These two protein chains interact to form a complex.

Interface contacts:
Residue N120 in the second protein contacts residue A181 in the first protein (closest heavy-atom distance 4.2 Å).
Residue N117 in the second protein is in contact with residue A177 in the first protein (closest heavy-atom distance 4.2 Å).
Residue N120 in the second protein interacts with residue S180 in the first protein (closest heavy-atom distance 4.1 Å).
Residue Q89 in the second protein contacts residue N117 in the first protein (closest heavy-atom distance 4.8 Å).
Residue N117 in the second protein interacts with residue N176 in the first protein (closest heavy-atom distance 4.5 Å).

Sequence of the second protein:
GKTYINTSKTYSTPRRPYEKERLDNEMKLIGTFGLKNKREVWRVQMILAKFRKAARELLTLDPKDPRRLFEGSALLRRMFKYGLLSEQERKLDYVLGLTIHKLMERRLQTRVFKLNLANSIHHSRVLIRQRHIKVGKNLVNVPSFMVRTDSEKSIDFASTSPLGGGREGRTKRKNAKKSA

Sequence of the first protein:
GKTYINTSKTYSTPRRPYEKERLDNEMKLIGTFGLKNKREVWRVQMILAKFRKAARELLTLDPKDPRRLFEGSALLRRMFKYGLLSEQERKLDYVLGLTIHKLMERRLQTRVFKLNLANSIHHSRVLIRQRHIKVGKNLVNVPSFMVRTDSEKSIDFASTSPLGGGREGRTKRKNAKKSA